Sequence of chain A:
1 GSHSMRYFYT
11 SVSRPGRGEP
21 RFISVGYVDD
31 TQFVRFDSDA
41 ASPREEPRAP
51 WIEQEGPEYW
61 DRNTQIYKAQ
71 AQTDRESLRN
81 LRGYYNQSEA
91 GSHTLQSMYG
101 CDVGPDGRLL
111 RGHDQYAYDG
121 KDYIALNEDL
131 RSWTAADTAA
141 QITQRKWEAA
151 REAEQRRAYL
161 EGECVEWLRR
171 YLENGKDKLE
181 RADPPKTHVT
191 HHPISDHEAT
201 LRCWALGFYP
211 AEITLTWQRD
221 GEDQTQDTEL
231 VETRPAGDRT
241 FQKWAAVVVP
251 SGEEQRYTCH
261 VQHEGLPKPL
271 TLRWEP

Sequence of chain B:
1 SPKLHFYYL

This data describes a binding interaction between two proteins.

Contacts between the two chains:
Residue Y116 in chain A interacts with residue L9 in chain B (closest heavy-atom distance 4.0 Å).
Residue Y9 in chain A is in contact with residue P2 in chain B (closest heavy-atom distance 3.5 Å).
Residue K146 in chain A interacts with residue L9 in chain B (closest heavy-atom distance 2.9 Å).
Residue T73 in chain A interacts with residue Y7 in chain B (closest heavy-atom distance 4.3 Å).
Residue Y116 in chain A is in contact with residue H5 in chain B (closest heavy-atom distance 3.8 Å).
Residue I66 in chain A contacts residue L4 in chain B (closest heavy-atom distance 3.6 Å).
Residue Y7 in chain A contacts residue S1 in chain B (closest heavy-atom distance 2.9 Å).
Residue R156 in chain A is in contact with residue H5 in chain B (closest heavy-atom distance 3.5 Å).
Residue N80 in chain A is in contact with residue L9 in chain B (closest heavy-atom distance 2.9 Å).
Residue Y99 in chain A is in contact with residue P2 in chain B (closest heavy-atom distance 3.2 Å).
Residue N63 in chain A is in contact with residue S1 in chain B (closest heavy-atom distance 2.7 Å).
Residue R156 in chain A interacts with residue K3 in chain B (closest heavy-atom distance 4.4 Å).
Residue Y9 in chain A is in contact with residue K3 in chain B (closest heavy-atom distance 3.9 Å).
Residue K146 in chain A is in contact with residue Y8 in chain B (closest heavy-atom distance 3.4 Å).
Residue Y171 in chain A interacts with residue S1 in chain B (closest heavy-atom distance 2.7 Å).
Residue N80 in chain A is in contact with residue Y8 in chain B (closest heavy-atom distance 3.8 Å).
Residue I66 in chain A is in contact with residue P2 in chain B (closest heavy-atom distance 3.5 Å).
Residue A69 in chain A interacts with residue L4 in chain B (closest heavy-atom distance 3.8 Å).
Residue Y159 in chain A contacts residue K3 in chain B (closest heavy-atom distance 3.6 Å).
Residue I124 in chain A contacts residue L9 in chain B (closest heavy-atom distance 5.0 Å).
Residue T143 in chain A contacts residue L9 in chain B (closest heavy-atom distance 2.6 Å).
Residue Q70 in chain A contacts residue H5 in chain B (closest heavy-atom distance 2.9 Å).
Residue Y159 in chain A is in contact with residue P2 in chain B (closest heavy-atom distance 4.1 Å).
Residue A150 in chain A contacts residue Y7 in chain B (closest heavy-atom distance 3.7 Å).
Residue E45 in chain A interacts with residue P2 in chain B (closest heavy-atom distance 4.3 Å).
Residue Y59 in chain A interacts with residue S1 in chain B (closest heavy-atom distance 4.2 Å).
Residue Q72 in chain A is in contact with residue Y8 in chain B (closest heavy-atom distance 4.9 Å).
Residue W147 in chain A is in contact with residue L9 in chain B (closest heavy-atom distance 3.8 Å).
Residue Q155 in chain A contacts residue K3 in chain B (closest heavy-atom distance 2.9 Å).
Residue T73 in chain A is in contact with residue Y8 in chain B (closest heavy-atom distance 3.6 Å).
Residue Y9 in chain A interacts with residue H5 in chain B (closest heavy-atom distance 4.6 Å).
Residue Q70 in chain A contacts residue F6 in chain B (closest heavy-atom distance 4.9 Å).
Residue E76 in chain A contacts residue Y8 in chain B (closest heavy-atom distance 3.4 Å).
Residue T73 in chain A interacts with residue H5 in chain B (closest heavy-atom distance 3.5 Å).
Residue N63 in chain A interacts with residue P2 in chain B (closest heavy-atom distance 3.5 Å).
Residue R156 in chain A is in contact with residue Y7 in chain B (closest heavy-atom distance 5.0 Å).
Residue Y84 in chain A contacts residue L9 in chain B (closest heavy-atom distance 2.9 Å).
Residue W147 in chain A contacts residue Y8 in chain B (closest heavy-atom distance 2.9 Å).
Residue L95 in chain A contacts residue L9 in chain B (closest heavy-atom distance 3.9 Å).
Residue Y123 in chain A contacts residue L9 in chain B (closest heavy-atom distance 3.7 Å).
Residue W167 in chain A contacts residue S1 in chain B (closest heavy-atom distance 3.5 Å).
Residue Q70 in chain A interacts with residue K3 in chain B (closest heavy-atom distance 4.1 Å).
Residue M5 in chain A is in contact with residue S1 in chain B (closest heavy-atom distance 4.0 Å).
Residue S77 in chain A is in contact with residue L9 in chain B (closest heavy-atom distance 3.0 Å).
Residue Y99 in chain A contacts residue K3 in chain B (closest heavy-atom distance 3.0 Å).
Residue D114 in chain A is in contact with residue H5 in chain B (closest heavy-atom distance 3.6 Å).
Residue K146 in chain A interacts with residue Y7 in chain B (closest heavy-atom distance 3.0 Å).
Residue W147 in chain A contacts residue Y7 in chain B (closest heavy-atom distance 3.5 Å).
Residue R62 in chain A interacts with residue S1 in chain B (closest heavy-atom distance 2.6 Å).
Residue Q70 in chain A interacts with residue L4 in chain B (closest heavy-atom distance 3.6 Å).
Residue S77 in chain A is in contact with residue Y8 in chain B (closest heavy-atom distance 3.6 Å).
Residue I66 in chain A contacts residue K3 in chain B (closest heavy-atom distance 4.3 Å).
Residue Y159 in chain A is in contact with residue S1 in chain B (closest heavy-atom distance 2.6 Å).
Residue E152 in chain A is in contact with residue Y7 in chain B (closest heavy-atom distance 3.7 Å).
Residue Y7 in chain A interacts with residue P2 in chain B (closest heavy-atom distance 3.4 Å).
Residue Y67 in chain A is in contact with residue P2 in chain B (closest heavy-atom distance 3.5 Å).
Residue L81 in chain A interacts with residue L9 in chain B (closest heavy-atom distance 4.3 Å).
Residue Q155 in chain A is in contact with residue L4 in chain B (closest heavy-atom distance 4.3 Å).
Residue Y99 in chain A is in contact with residue H5 in chain B (closest heavy-atom distance 3.5 Å).
Residue T73 in chain A interacts with residue F6 in chain B (closest heavy-atom distance 3.1 Å).